This data describes a binding interaction between two proteins.

Sequence of the first protein:
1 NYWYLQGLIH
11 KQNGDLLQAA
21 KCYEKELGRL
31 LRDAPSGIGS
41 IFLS

Sequence of the second protein:
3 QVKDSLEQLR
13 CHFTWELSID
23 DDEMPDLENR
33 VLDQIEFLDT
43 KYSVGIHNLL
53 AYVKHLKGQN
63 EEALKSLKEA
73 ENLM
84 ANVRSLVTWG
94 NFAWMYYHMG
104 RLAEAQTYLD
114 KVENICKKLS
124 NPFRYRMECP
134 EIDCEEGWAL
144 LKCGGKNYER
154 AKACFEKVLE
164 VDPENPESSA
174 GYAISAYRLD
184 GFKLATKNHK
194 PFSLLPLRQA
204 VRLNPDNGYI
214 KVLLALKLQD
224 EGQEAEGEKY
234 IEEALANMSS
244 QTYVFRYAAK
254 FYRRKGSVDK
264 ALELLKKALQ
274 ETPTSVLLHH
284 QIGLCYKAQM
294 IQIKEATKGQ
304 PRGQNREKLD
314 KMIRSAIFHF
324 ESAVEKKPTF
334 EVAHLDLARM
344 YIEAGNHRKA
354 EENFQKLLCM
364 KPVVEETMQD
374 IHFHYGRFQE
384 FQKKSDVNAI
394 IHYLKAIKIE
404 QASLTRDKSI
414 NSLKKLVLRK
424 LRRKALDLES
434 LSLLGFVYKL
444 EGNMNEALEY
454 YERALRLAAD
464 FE

Contacts between the two chains:
Residue E432 in the second protein interacts with residue I38 in the first protein (closest heavy-atom distance 4.4 Å).
Residue L436 in the second protein is in contact with residue S36 in the first protein (closest heavy-atom distance 4.9 Å).
Residue L458 in the second protein contacts residue Y23 in the first protein (closest heavy-atom distance 3.7 Å).
Residue I394 in the second protein interacts with residue P35 in the first protein (closest heavy-atom distance 3.8 Å).
Residue L397 in the second protein contacts residue I41 in the first protein (closest heavy-atom distance 3.9 Å).
Residue A461 in the second protein interacts with residue L30 in the first protein (closest heavy-atom distance 3.7 Å).
Residue F439 in the second protein is in contact with residue F42 in the first protein (closest heavy-atom distance 3.6 Å).
Residue L397 in the second protein is in contact with residue G37 in the first protein (closest heavy-atom distance 4.6 Å).
Residue L458 in the second protein interacts with residue Y4 in the first protein (closest heavy-atom distance 3.8 Å).
Residue V390 in the second protein contacts residue S36 in the first protein (closest heavy-atom distance 4.3 Å).
Residue E432 in the second protein is in contact with residue L31 in the first protein (closest heavy-atom distance 3.7 Å).
Residue L436 in the second protein interacts with residue I38 in the first protein (closest heavy-atom distance 3.6 Å).
Residue R459 in the second protein is in contact with residue Y4 in the first protein (closest heavy-atom distance 3.9 Å).
Residue E455 in the second protein contacts residue L8 in the first protein (closest heavy-atom distance 3.8 Å).
Residue L458 in the second protein contacts residue E26 in the first protein (closest heavy-atom distance 3.8 Å).
Residue E432 in the second protein contacts residue P35 in the first protein (closest heavy-atom distance 3.7 Å).
Residue L431 in the second protein is in contact with residue L31 in the first protein (closest heavy-atom distance 4.2 Å).
Residue F439 in the second protein interacts with residue I41 in the first protein (closest heavy-atom distance 3.9 Å).
Residue I394 in the second protein contacts residue S36 in the first protein (closest heavy-atom distance 3.6 Å).
Residue M447 in the second protein contacts residue A20 in the first protein (closest heavy-atom distance 5.0 Å).
Residue I393 in the second protein contacts residue S36 in the first protein (closest heavy-atom distance 3.5 Å).
Residue M447 in the second protein is in contact with residue L16 in the first protein (closest heavy-atom distance 3.5 Å).
Residue F439 in the second protein is in contact with residue I38 in the first protein (closest heavy-atom distance 4.0 Å).
Residue E455 in the second protein is in contact with residue K11 in the first protein (closest heavy-atom distance 3.1 Å).
Residue A457 in the second protein contacts residue L27 in the first protein (closest heavy-atom distance 3.5 Å).
Residue K442 in the second protein contacts residue A20 in the first protein (closest heavy-atom distance 3.9 Å).
Residue K442 in the second protein contacts residue K21 in the first protein (closest heavy-atom distance 4.5 Å).
Residue L451 in the second protein contacts residue Y23 in the first protein (closest heavy-atom distance 3.6 Å).
Residue S435 in the second protein interacts with residue F42 in the first protein (closest heavy-atom distance 4.0 Å).
Residue L451 in the second protein contacts residue A19 in the first protein (closest heavy-atom distance 3.9 Å).
Residue Y454 in the second protein interacts with residue F42 in the first protein (closest heavy-atom distance 3.6 Å).
Residue N448 in the second protein contacts residue L16 in the first protein (closest heavy-atom distance 3.7 Å).
Residue E432 in the second protein is in contact with residue S36 in the first protein (closest heavy-atom distance 2.8 Å).
Residue L431 in the second protein contacts residue L27 in the first protein (closest heavy-atom distance 4.9 Å).
Residue E432 in the second protein contacts residue A34 in the first protein (closest heavy-atom distance 3.7 Å).
Residue Y454 in the second protein contacts residue A20 in the first protein (closest heavy-atom distance 4.0 Å).
Residue E455 in the second protein interacts with residue Y23 in the first protein (closest heavy-atom distance 2.6 Å).
Residue L397 in the second protein interacts with residue S36 in the first protein (closest heavy-atom distance 3.6 Å).
Residue V390 in the second protein contacts residue P35 in the first protein (closest heavy-atom distance 3.8 Å).
Residue E455 in the second protein contacts residue Y4 in the first protein (closest heavy-atom distance 4.0 Å).
Residue M447 in the second protein contacts residue L17 in the first protein (closest heavy-atom distance 3.6 Å).
Residue L458 in the second protein interacts with residue L30 in the first protein (closest heavy-atom distance 4.3 Å).
Residue L451 in the second protein interacts with residue A20 in the first protein (closest heavy-atom distance 3.5 Å).
Residue Y454 in the second protein interacts with residue Y23 in the first protein (closest heavy-atom distance 3.9 Å).
Residue L451 in the second protein is in contact with residue K11 in the first protein (closest heavy-atom distance 4.1 Å).
Residue Y454 in the second protein contacts residue L27 in the first protein (closest heavy-atom distance 3.4 Å).
Residue L397 in the second protein is in contact with residue I38 in the first protein (closest heavy-atom distance 3.9 Å).
Residue F439 in the second protein contacts residue E24 in the first protein (closest heavy-atom distance 4.1 Å).
Residue K442 in the second protein contacts residue L17 in the first protein (closest heavy-atom distance 4.7 Å).
Residue Y454 in the second protein contacts residue E24 in the first protein (closest heavy-atom distance 2.7 Å).
Residue K401 in the second protein interacts with residue I41 in the first protein (closest heavy-atom distance 4.2 Å).
Residue L451 in the second protein is in contact with residue L16 in the first protein (closest heavy-atom distance 4.0 Å).
Residue S435 in the second protein interacts with residue L27 in the first protein (closest heavy-atom distance 3.6 Å).
Residue L458 in the second protein interacts with residue L27 in the first protein (closest heavy-atom distance 3.5 Å).
Residue L431 in the second protein is in contact with residue L30 in the first protein (closest heavy-atom distance 3.9 Å).
Residue K442 in the second protein contacts residue E24 in the first protein (closest heavy-atom distance 2.9 Å).
Residue S435 in the second protein is in contact with residue L31 in the first protein (closest heavy-atom distance 3.5 Å).